The following describes two proteins that form a bound complex.

Sequence of chain B:
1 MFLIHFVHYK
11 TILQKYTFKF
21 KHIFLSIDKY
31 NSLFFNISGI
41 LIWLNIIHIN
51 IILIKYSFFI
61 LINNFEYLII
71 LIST

Sequence of chain A:
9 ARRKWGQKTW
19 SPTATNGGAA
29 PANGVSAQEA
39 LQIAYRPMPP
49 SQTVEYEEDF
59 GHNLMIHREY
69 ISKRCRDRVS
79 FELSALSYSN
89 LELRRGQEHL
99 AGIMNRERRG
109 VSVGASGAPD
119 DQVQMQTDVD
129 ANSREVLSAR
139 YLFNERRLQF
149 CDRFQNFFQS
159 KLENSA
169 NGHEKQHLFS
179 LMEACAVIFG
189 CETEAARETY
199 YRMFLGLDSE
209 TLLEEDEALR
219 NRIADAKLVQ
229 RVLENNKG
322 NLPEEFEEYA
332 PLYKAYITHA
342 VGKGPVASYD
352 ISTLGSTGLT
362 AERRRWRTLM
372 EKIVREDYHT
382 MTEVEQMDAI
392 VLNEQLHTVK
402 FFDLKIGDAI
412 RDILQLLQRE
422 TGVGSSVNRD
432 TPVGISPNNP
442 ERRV

Contacts between the two chains:
Residue V111 in chain A contacts residue D28 in chain B (closest heavy-atom distance 3.3 Å).
Residue S114 in chain A is in contact with residue S32 in chain B (closest heavy-atom distance 3.1 Å).
Residue R72 in chain A contacts residue N45 in chain B (closest heavy-atom distance 2.9 Å).
Residue C73 in chain A contacts residue I46 in chain B (closest heavy-atom distance 3.6 Å).
Residue V109 in chain A is in contact with residue S32 in chain B (closest heavy-atom distance 3.4 Å).
Residue R66 in chain A contacts residue N50 in chain B (closest heavy-atom distance 2.7 Å).
Residue N61 in chain A interacts with residue I54 in chain B (closest heavy-atom distance 3.3 Å).
Residue I352 in chain A contacts residue F20 in chain B (closest heavy-atom distance 3.6 Å).
Residue V33 in chain A interacts with residue S57 in chain B (closest heavy-atom distance 3.8 Å).
Residue R104 in chain A is in contact with residue Y30 in chain B (closest heavy-atom distance 3.2 Å).
Residue R104 in chain A interacts with residue D28 in chain B (closest heavy-atom distance 3.2 Å).
Residue G108 in chain A is in contact with residue K29 in chain B (closest heavy-atom distance 3.6 Å).
Residue V111 in chain A is in contact with residue K29 in chain B (closest heavy-atom distance 2.7 Å).
Residue S353 in chain A interacts with residue F20 in chain B (closest heavy-atom distance 3.7 Å).
Residue R106 in chain A contacts residue F34 in chain B (closest heavy-atom distance 3.7 Å).
Residue I41 in chain A is in contact with residue N50 in chain B (closest heavy-atom distance 3.7 Å).
Residue G204 in chain A is in contact with residue F24 in chain B (closest heavy-atom distance 3.3 Å).
Residue G108 in chain A interacts with residue Y30 in chain B (closest heavy-atom distance 3.0 Å).
Residue V400 in chain A contacts residue L25 in chain B (closest heavy-atom distance 3.8 Å).
Residue E67 in chain A interacts with residue I49 in chain B (closest heavy-atom distance 3.8 Å).
Residue H65 in chain A is in contact with residue N50 in chain B (closest heavy-atom distance 3.4 Å).
Residue R44 in chain A contacts residue N50 in chain B (closest heavy-atom distance 3.8 Å).
Residue V33 in chain A interacts with residue I60 in chain B (closest heavy-atom distance 3.7 Å).
Residue A38 in chain A interacts with residue F58 in chain B (closest heavy-atom distance 3.6 Å).
Residue L62 in chain A is in contact with residue I54 in chain B (closest heavy-atom distance 3.7 Å).
Residue G112 in chain A interacts with residue Y30 in chain B (closest heavy-atom distance 3.4 Å).
Residue A113 in chain A contacts residue N31 in chain B (closest heavy-atom distance 3.0 Å).
Residue L81 in chain A interacts with residue I47 in chain B (closest heavy-atom distance 3.7 Å).
Residue R200 in chain A is in contact with residue S26 in chain B (closest heavy-atom distance 3.1 Å).
Residue E67 in chain A interacts with residue H48 in chain B (closest heavy-atom distance 3.6 Å).
Residue S82 in chain A contacts residue I47 in chain B (closest heavy-atom distance 3.7 Å).
Residue R200 in chain A interacts with residue D28 in chain B (closest heavy-atom distance 3.7 Å).
Residue G32 in chain A is in contact with residue F58 in chain B (closest heavy-atom distance 3.3 Å).
Residue A42 in chain A contacts residue N50 in chain B (closest heavy-atom distance 3.5 Å).
Residue I41 in chain A is in contact with residue L41 in chain B (closest heavy-atom distance 3.6 Å).
Residue S70 in chain A interacts with residue I46 in chain B (closest heavy-atom distance 3.2 Å).
Residue A35 in chain A is in contact with residue Y56 in chain B (closest heavy-atom distance 3.1 Å).
Residue R200 in chain A contacts residue L25 in chain B (closest heavy-atom distance 3.5 Å).
Residue R44 in chain A contacts residue W43 in chain B (closest heavy-atom distance 3.3 Å).
Residue N31 in chain A interacts with residue F59 in chain B (closest heavy-atom distance 3.3 Å).
Residue N61 in chain A contacts residue L53 in chain B (closest heavy-atom distance 3.4 Å).
Residue A35 in chain A contacts residue K55 in chain B (closest heavy-atom distance 3.3 Å).
Residue Y68 in chain A contacts residue H48 in chain B (closest heavy-atom distance 2.9 Å).
Residue R107 in chain A contacts residue D28 in chain B (closest heavy-atom distance 2.6 Å).
Residue I69 in chain A is in contact with residue I47 in chain B (closest heavy-atom distance 3.7 Å).
Residue H65 in chain A interacts with residue I51 in chain B (closest heavy-atom distance 3.4 Å).
Residue M201 in chain A interacts with residue I27 in chain B (closest heavy-atom distance 3.8 Å).
Residue R66 in chain A is in contact with residue I49 in chain B (closest heavy-atom distance 3.5 Å).
Residue V33 in chain A interacts with residue F58 in chain B (closest heavy-atom distance 2.8 Å).
Residue M63 in chain A is in contact with residue I52 in chain B (closest heavy-atom distance 3.3 Å).
Residue V121 in chain A contacts residue K29 in chain B (closest heavy-atom distance 3.6 Å).
Residue I64 in chain A interacts with residue I52 in chain B (closest heavy-atom distance 2.5 Å).
Residue I64 in chain A interacts with residue I51 in chain B (closest heavy-atom distance 3.3 Å).
Residue A42 in chain A contacts residue I52 in chain B (closest heavy-atom distance 3.7 Å).
Residue Y68 in chain A contacts residue I47 in chain B (closest heavy-atom distance 3.4 Å).
Residue M201 in chain A is in contact with residue S26 in chain B (closest heavy-atom distance 3.3 Å).
Residue A113 in chain A interacts with residue Y30 in chain B (closest heavy-atom distance 3.3 Å).
Residue M46 in chain A interacts with residue H48 in chain B (closest heavy-atom distance 3.7 Å).
Residue M46 in chain A is in contact with residue N50 in chain B (closest heavy-atom distance 3.4 Å).
Residue G108 in chain A contacts residue D28 in chain B (closest heavy-atom distance 3.3 Å).